These two protein chains interact to form a complex.

Sequence of protein 1:
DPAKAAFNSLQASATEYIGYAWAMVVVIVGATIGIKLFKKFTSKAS

Contacts between the two chains:
Residue T42 in protein 1 is in contact with residue V54 in protein 2 (closest heavy-atom distance 4.9 Å).
Residue F34 in protein 1 contacts residue A48 in protein 2 (closest heavy-atom distance 4.2 Å).
Residue W49 in protein 1 is in contact with residue I62 in protein 2 (closest heavy-atom distance 3.6 Å).
Residue Q38 in protein 1 contacts residue M51 in protein 2 (closest heavy-atom distance 4.7 Å).
Residue F34 in protein 1 interacts with residue M51 in protein 2 (closest heavy-atom distance 3.5 Å).
Residue I60 in protein 1 contacts residue S73 in protein 2 (closest heavy-atom distance 4.5 Å).
Residue A30 in protein 1 contacts residue E43 in protein 2 (closest heavy-atom distance 5.0 Å).
Residue K63 in protein 1 is in contact with residue S70 in protein 2 (closest heavy-atom distance 3.7 Å).
Residue F34 in protein 1 interacts with residue Y44 in protein 2 (closest heavy-atom distance 3.6 Å).
Residue W49 in protein 1 is in contact with residue G61 in protein 2 (closest heavy-atom distance 3.4 Å).
Residue V56 in protein 1 is in contact with residue F65 in protein 2 (closest heavy-atom distance 3.6 Å).
Residue V52 in protein 1 interacts with residue I62 in protein 2 (closest heavy-atom distance 4.3 Å).
Residue I45 in protein 1 interacts with residue I55 in protein 2 (closest heavy-atom distance 4.9 Å).
Residue V56 in protein 1 interacts with residue T69 in protein 2 (closest heavy-atom distance 3.4 Å).
Residue D28 in protein 1 interacts with residue E43 in protein 2 (closest heavy-atom distance 4.3 Å).
Residue V52 in protein 1 contacts residue F65 in protein 2 (closest heavy-atom distance 4.7 Å).
Residue I60 in protein 1 interacts with residue T69 in protein 2 (closest heavy-atom distance 3.5 Å).
Residue V53 in protein 1 contacts residue F65 in protein 2 (closest heavy-atom distance 4.6 Å).
Residue I45 in protein 1 contacts residue A58 in protein 2 (closest heavy-atom distance 3.6 Å).
Residue Q38 in protein 1 is in contact with residue A50 in protein 2 (closest heavy-atom distance 4.5 Å).
Residue K31 in protein 1 interacts with residue Y47 in protein 2 (closest heavy-atom distance 3.8 Å).
Residue W49 in protein 1 is in contact with residue F65 in protein 2 (closest heavy-atom distance 4.0 Å).
Residue Q38 in protein 1 interacts with residue V54 in protein 2 (closest heavy-atom distance 3.6 Å).
Residue I45 in protein 1 is in contact with residue V54 in protein 2 (closest heavy-atom distance 4.0 Å).
Residue A30 in protein 1 interacts with residue Y44 in protein 2 (closest heavy-atom distance 3.4 Å).
Residue V52 in protein 1 contacts residue K66 in protein 2 (closest heavy-atom distance 3.8 Å).
Residue F34 in protein 1 interacts with residue Y47 in protein 2 (closest heavy-atom distance 3.6 Å).
Residue K63 in protein 1 contacts residue S73 in protein 2 (closest heavy-atom distance 3.4 Å).
Residue V56 in protein 1 contacts residue K66 in protein 2 (closest heavy-atom distance 4.7 Å).
Residue W49 in protein 1 contacts residue A58 in protein 2 (closest heavy-atom distance 4.6 Å).
Residue L37 in protein 1 contacts residue M51 in protein 2 (closest heavy-atom distance 4.1 Å).
Residue A41 in protein 1 is in contact with residue I55 in protein 2 (closest heavy-atom distance 3.8 Å).
Residue A48 in protein 1 contacts residue I62 in protein 2 (closest heavy-atom distance 4.1 Å).

Sequence of protein 2:
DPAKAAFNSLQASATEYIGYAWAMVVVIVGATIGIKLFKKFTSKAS